The following describes two proteins that form a bound complex.

Sequence of protein 1:
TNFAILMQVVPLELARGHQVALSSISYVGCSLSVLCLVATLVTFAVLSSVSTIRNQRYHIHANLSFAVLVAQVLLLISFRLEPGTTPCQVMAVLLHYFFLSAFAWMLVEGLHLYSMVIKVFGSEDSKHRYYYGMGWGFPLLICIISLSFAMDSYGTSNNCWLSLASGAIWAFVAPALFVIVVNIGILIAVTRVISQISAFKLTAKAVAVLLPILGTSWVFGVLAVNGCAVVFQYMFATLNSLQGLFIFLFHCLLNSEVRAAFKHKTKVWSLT

Contacts between the two chains:
Residue M116 in protein 1 is in contact with residue Q390 in protein 2 (closest heavy-atom distance 3.8 Å).
Residue L113 in protein 1 interacts with residue Y391 in protein 2 (closest heavy-atom distance 3.8 Å).
Residue V193 in protein 1 interacts with residue Q384 in protein 2 (closest heavy-atom distance 3.4 Å).
Residue I197 in protein 1 interacts with residue Q384 in protein 2 (closest heavy-atom distance 4.1 Å).
Residue H112 in protein 1 contacts residue Y391 in protein 2 (closest heavy-atom distance 3.4 Å).
Residue A217 in protein 1 is in contact with residue L393 in protein 2 (closest heavy-atom distance 3.7 Å).
Residue F121 in protein 1 interacts with residue F376 in protein 2 (closest heavy-atom distance 3.4 Å).
Residue M116 in protein 1 is in contact with residue H387 in protein 2 (closest heavy-atom distance 2.7 Å).
Residue E268 in protein 1 is in contact with residue E392 in protein 2 (closest heavy-atom distance 4.5 Å).
Residue N55 in protein 1 is in contact with residue Q390 in protein 2 (closest heavy-atom distance 4.1 Å).
Residue I197 in protein 1 is in contact with residue L394 in protein 2 (closest heavy-atom distance 3.6 Å).
Residue V120 in protein 1 interacts with residue I383 in protein 2 (closest heavy-atom distance 3.6 Å).
Residue I197 in protein 1 is in contact with residue R385 in protein 2 (closest heavy-atom distance 4.0 Å).
Residue L113 in protein 1 is in contact with residue L393 in protein 2 (closest heavy-atom distance 4.5 Å).
Residue I118 in protein 1 contacts residue R380 in protein 2 (closest heavy-atom distance 2.8 Å).
Residue K216 in protein 1 is in contact with residue L394 in protein 2 (closest heavy-atom distance 4.6 Å).
Residue V120 in protein 1 contacts residue Q384 in protein 2 (closest heavy-atom distance 3.4 Å).
Residue V120 in protein 1 contacts residue H387 in protein 2 (closest heavy-atom distance 3.8 Å).
Residue K216 in protein 1 is in contact with residue E392 in protein 2 (closest heavy-atom distance 2.8 Å).
Residue V117 in protein 1 is in contact with residue Y391 in protein 2 (closest heavy-atom distance 4.7 Å).
Residue D125 in protein 1 is in contact with residue A39 in protein 2 (closest heavy-atom distance 4.7 Å).
Residue I118 in protein 1 is in contact with residue Q384 in protein 2 (closest heavy-atom distance 4.7 Å).
Residue V220 in protein 1 is in contact with residue E392 in protein 2 (closest heavy-atom distance 4.3 Å).
Residue V117 in protein 1 contacts residue Q384 in protein 2 (closest heavy-atom distance 3.4 Å).
Residue E124 in protein 1 contacts residue A39 in protein 2 (closest heavy-atom distance 4.2 Å).
Residue V120 in protein 1 interacts with residue R380 in protein 2 (closest heavy-atom distance 3.4 Å).
Residue V190 in protein 1 is in contact with residue L388 in protein 2 (closest heavy-atom distance 4.7 Å).
Residue E124 in protein 1 is in contact with residue R38 in protein 2 (closest heavy-atom distance 3.2 Å).
Residue I197 in protein 1 interacts with residue D381 in protein 2 (closest heavy-atom distance 4.5 Å).
Residue M116 in protein 1 contacts residue Q384 in protein 2 (closest heavy-atom distance 4.7 Å).
Residue L213 in protein 1 contacts residue L393 in protein 2 (closest heavy-atom distance 3.4 Å).
Residue M116 in protein 1 interacts with residue Y391 in protein 2 (closest heavy-atom distance 3.3 Å).
Residue V117 in protein 1 contacts residue H387 in protein 2 (closest heavy-atom distance 4.7 Å).
Residue E109 in protein 1 contacts residue Y391 in protein 2 (closest heavy-atom distance 3.2 Å).
Residue K216 in protein 1 contacts residue L393 in protein 2 (closest heavy-atom distance 3.3 Å).
Residue R57 in protein 1 interacts with residue Q390 in protein 2 (closest heavy-atom distance 3.1 Å).
Residue F121 in protein 1 interacts with residue R380 in protein 2 (closest heavy-atom distance 3.7 Å).
Residue S126 in protein 1 interacts with residue Q35 in protein 2 (closest heavy-atom distance 4.5 Å).
Residue I197 in protein 1 contacts residue L388 in protein 2 (closest heavy-atom distance 3.8 Å).
Residue N266 in protein 1 contacts residue E392 in protein 2 (closest heavy-atom distance 3.2 Å).
Residue S123 in protein 1 interacts with residue H387 in protein 2 (closest heavy-atom distance 3.9 Å).
Residue R57 in protein 1 contacts residue Y391 in protein 2 (closest heavy-atom distance 4.3 Å).
Residue V220 in protein 1 interacts with residue Y391 in protein 2 (closest heavy-atom distance 3.9 Å).
Residue S267 in protein 1 is in contact with residue E392 in protein 2 (closest heavy-atom distance 3.1 Å).
Residue V190 in protein 1 interacts with residue L393 in protein 2 (closest heavy-atom distance 4.2 Å).
Residue V117 in protein 1 contacts residue L388 in protein 2 (closest heavy-atom distance 3.8 Å).
Residue F121 in protein 1 is in contact with residue F219 in protein 2 (closest heavy-atom distance 4.6 Å).
Residue E124 in protein 1 interacts with residue H41 in protein 2 (closest heavy-atom distance 4.0 Å).
Residue F121 in protein 1 is in contact with residue V217 in protein 2 (closest heavy-atom distance 3.7 Å).
Residue I194 in protein 1 is in contact with residue L388 in protein 2 (closest heavy-atom distance 4.3 Å).
Residue L213 in protein 1 contacts residue L394 in protein 2 (closest heavy-atom distance 3.9 Å).
Residue E268 in protein 1 is in contact with residue Q390 in protein 2 (closest heavy-atom distance 4.5 Å).
Residue F121 in protein 1 is in contact with residue C379 in protein 2 (closest heavy-atom distance 4.5 Å).
Residue V220 in protein 1 interacts with residue L393 in protein 2 (closest heavy-atom distance 3.7 Å).
Residue N266 in protein 1 contacts residue Q390 in protein 2 (closest heavy-atom distance 3.9 Å).
Residue F121 in protein 1 interacts with residue I383 in protein 2 (closest heavy-atom distance 4.7 Å).
Residue I194 in protein 1 contacts residue L394 in protein 2 (closest heavy-atom distance 4.1 Å).
Residue I194 in protein 1 contacts residue L393 in protein 2 (closest heavy-atom distance 3.6 Å).
Residue L221 in protein 1 contacts residue L393 in protein 2 (closest heavy-atom distance 3.5 Å).
Residue F121 in protein 1 is in contact with residue H41 in protein 2 (closest heavy-atom distance 3.4 Å).

Sequence of protein 2:
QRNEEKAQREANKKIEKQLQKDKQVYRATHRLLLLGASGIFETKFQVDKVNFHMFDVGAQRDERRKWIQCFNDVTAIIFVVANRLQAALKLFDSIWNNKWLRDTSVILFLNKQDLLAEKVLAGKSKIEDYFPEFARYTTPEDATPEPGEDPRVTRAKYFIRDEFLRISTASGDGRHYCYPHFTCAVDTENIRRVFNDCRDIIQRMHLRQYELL